Residue-level contacts at the interface:
Residue E856 in the first protein is in contact with residue Q53 in the second protein (closest heavy-atom distance 3.3 Å).
Residue N827 in the first protein contacts residue F183 in the second protein (closest heavy-atom distance 3.3 Å).
Residue Q838 in the first protein interacts with residue L89 in the second protein (closest heavy-atom distance 2.8 Å).
Residue T844 in the first protein interacts with residue K189 in the second protein (closest heavy-atom distance 3.4 Å).
Residue E854 in the first protein interacts with residue N46 in the second protein (closest heavy-atom distance 3.4 Å).
Residue W840 in the first protein is in contact with residue R118 in the second protein (closest heavy-atom distance 2.6 Å).
Residue W840 in the first protein interacts with residue G195 in the second protein (closest heavy-atom distance 3.2 Å).
Residue W840 in the first protein is in contact with residue E194 in the second protein (closest heavy-atom distance 3.2 Å).
Residue K813 in the first protein is in contact with residue E137 in the second protein (closest heavy-atom distance 2.8 Å).
Residue Q817 in the first protein contacts residue F135 in the second protein (closest heavy-atom distance 3.3 Å).
Residue W839 in the first protein is in contact with residue E101 in the second protein (closest heavy-atom distance 3.1 Å).
Residue Q851 in the first protein contacts residue H54 in the second protein (closest heavy-atom distance 2.7 Å).
Residue T844 in the first protein is in contact with residue G190 in the second protein (closest heavy-atom distance 3.0 Å).
Residue A853 in the first protein interacts with residue Q55 in the second protein (closest heavy-atom distance 2.8 Å).
Residue W839 in the first protein is in contact with residue R118 in the second protein (closest heavy-atom distance 2.9 Å).
Residue V846 in the first protein contacts residue E58 in the second protein (closest heavy-atom distance 3.2 Å).
Residue A820 in the first protein is in contact with residue A131 in the second protein (closest heavy-atom distance 3.4 Å).
Residue W839 in the first protein is in contact with residue G195 in the second protein (closest heavy-atom distance 3.3 Å).
Residue S852 in the first protein interacts with residue H54 in the second protein (closest heavy-atom distance 2.7 Å).
Residue R841 in the first protein contacts residue A191 in the second protein (closest heavy-atom distance 2.6 Å).
Residue T844 in the first protein is in contact with residue T188 in the second protein (closest heavy-atom distance 3.0 Å).
Residue Q825 in the first protein contacts residue W154 in the second protein (closest heavy-atom distance 3.3 Å).
Residue L842 in the first protein interacts with residue K192 in the second protein (closest heavy-atom distance 3.2 Å).
Residue K813 in the first protein contacts residue F135 in the second protein (closest heavy-atom distance 3.1 Å).
Residue Q838 in the first protein is in contact with residue G87 in the second protein (closest heavy-atom distance 3.4 Å).
Residue W839 in the first protein interacts with residue M98 in the second protein (closest heavy-atom distance 3.2 Å).
Residue T844 in the first protein contacts residue A191 in the second protein (closest heavy-atom distance 2.7 Å).
Residue Q838 in the first protein is in contact with residue R88 in the second protein (closest heavy-atom distance 3.1 Å).
Residue S852 in the first protein interacts with residue Q53 in the second protein (closest heavy-atom distance 2.9 Å).
Residue E854 in the first protein is in contact with residue Q55 in the second protein (closest heavy-atom distance 2.9 Å).
Residue W839 in the first protein is in contact with residue I114 in the second protein (closest heavy-atom distance 3.2 Å).
Residue W840 in the first protein contacts residue I186 in the second protein (closest heavy-atom distance 2.8 Å).
Residue F843 in the first protein is in contact with residue E58 in the second protein (closest heavy-atom distance 3.4 Å).
Residue A853 in the first protein is in contact with residue H54 in the second protein (closest heavy-atom distance 3.1 Å).
Residue Q838 in the first protein interacts with residue M98 in the second protein (closest heavy-atom distance 3.1 Å).
Residue L842 in the first protein is in contact with residue E194 in the second protein (closest heavy-atom distance 2.8 Å).
Residue W840 in the first protein interacts with residue Q185 in the second protein (closest heavy-atom distance 2.8 Å).
Residue L842 in the first protein interacts with residue F115 in the second protein (closest heavy-atom distance 3.3 Å).
Residue K813 in the first protein is in contact with residue D136 in the second protein (closest heavy-atom distance 2.6 Å).
Residue Q816 in the first protein is in contact with residue L134 in the second protein (closest heavy-atom distance 2.9 Å).
Residue K847 in the first protein interacts with residue E58 in the second protein (closest heavy-atom distance 3.4 Å).
Residue V846 in the first protein contacts residue K192 in the second protein (closest heavy-atom distance 2.6 Å).
Residue R835 in the first protein interacts with residue E169 in the second protein (closest heavy-atom distance 2.6 Å).
Residue Q825 in the first protein contacts residue E156 in the second protein (closest heavy-atom distance 3.4 Å).
Residue K845 in the first protein contacts residue A191 in the second protein (closest heavy-atom distance 2.8 Å).
Residue Q825 in the first protein contacts residue G155 in the second protein (closest heavy-atom distance 3.3 Å).
Residue Y831 in the first protein is in contact with residue A166 in the second protein (closest heavy-atom distance 3.4 Å).
Residue L832 in the first protein interacts with residue Q165 in the second protein (closest heavy-atom distance 3.1 Å).
Residue I824 in the first protein interacts with residue A131 in the second protein (closest heavy-atom distance 3.3 Å).
Residue W837 in the first protein interacts with residue T122 in the second protein (closest heavy-atom distance 3.1 Å).
Residue K845 in the first protein interacts with residue G190 in the second protein (closest heavy-atom distance 2.8 Å).
Residue R814 in the first protein interacts with residue E137 in the second protein (closest heavy-atom distance 2.6 Å).
Residue Y831 in the first protein is in contact with residue E169 in the second protein (closest heavy-atom distance 2.9 Å).
Residue R841 in the first protein is in contact with residue E194 in the second protein (closest heavy-atom distance 2.6 Å).
Residue C828 in the first protein contacts residue L151 in the second protein (closest heavy-atom distance 3.2 Å).
Residue R826 in the first protein is in contact with residue D123 in the second protein (closest heavy-atom distance 2.8 Å).
Residue N836 in the first protein contacts residue R88 in the second protein (closest heavy-atom distance 2.8 Å).
Residue Q838 in the first protein interacts with residue G195 in the second protein (closest heavy-atom distance 3.0 Å).
Residue K845 in the first protein is in contact with residue E193 in the second protein (closest heavy-atom distance 2.7 Å).
Residue K847 in the first protein contacts residue K189 in the second protein (closest heavy-atom distance 2.6 Å).

Sequence of the second protein:
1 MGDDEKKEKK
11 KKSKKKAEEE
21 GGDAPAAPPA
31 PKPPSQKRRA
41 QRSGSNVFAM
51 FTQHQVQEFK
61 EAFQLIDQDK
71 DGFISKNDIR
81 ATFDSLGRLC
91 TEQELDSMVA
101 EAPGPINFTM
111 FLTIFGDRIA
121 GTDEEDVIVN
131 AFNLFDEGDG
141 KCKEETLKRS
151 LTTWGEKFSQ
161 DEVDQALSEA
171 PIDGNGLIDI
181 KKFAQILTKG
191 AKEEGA

Sequence of the first protein:
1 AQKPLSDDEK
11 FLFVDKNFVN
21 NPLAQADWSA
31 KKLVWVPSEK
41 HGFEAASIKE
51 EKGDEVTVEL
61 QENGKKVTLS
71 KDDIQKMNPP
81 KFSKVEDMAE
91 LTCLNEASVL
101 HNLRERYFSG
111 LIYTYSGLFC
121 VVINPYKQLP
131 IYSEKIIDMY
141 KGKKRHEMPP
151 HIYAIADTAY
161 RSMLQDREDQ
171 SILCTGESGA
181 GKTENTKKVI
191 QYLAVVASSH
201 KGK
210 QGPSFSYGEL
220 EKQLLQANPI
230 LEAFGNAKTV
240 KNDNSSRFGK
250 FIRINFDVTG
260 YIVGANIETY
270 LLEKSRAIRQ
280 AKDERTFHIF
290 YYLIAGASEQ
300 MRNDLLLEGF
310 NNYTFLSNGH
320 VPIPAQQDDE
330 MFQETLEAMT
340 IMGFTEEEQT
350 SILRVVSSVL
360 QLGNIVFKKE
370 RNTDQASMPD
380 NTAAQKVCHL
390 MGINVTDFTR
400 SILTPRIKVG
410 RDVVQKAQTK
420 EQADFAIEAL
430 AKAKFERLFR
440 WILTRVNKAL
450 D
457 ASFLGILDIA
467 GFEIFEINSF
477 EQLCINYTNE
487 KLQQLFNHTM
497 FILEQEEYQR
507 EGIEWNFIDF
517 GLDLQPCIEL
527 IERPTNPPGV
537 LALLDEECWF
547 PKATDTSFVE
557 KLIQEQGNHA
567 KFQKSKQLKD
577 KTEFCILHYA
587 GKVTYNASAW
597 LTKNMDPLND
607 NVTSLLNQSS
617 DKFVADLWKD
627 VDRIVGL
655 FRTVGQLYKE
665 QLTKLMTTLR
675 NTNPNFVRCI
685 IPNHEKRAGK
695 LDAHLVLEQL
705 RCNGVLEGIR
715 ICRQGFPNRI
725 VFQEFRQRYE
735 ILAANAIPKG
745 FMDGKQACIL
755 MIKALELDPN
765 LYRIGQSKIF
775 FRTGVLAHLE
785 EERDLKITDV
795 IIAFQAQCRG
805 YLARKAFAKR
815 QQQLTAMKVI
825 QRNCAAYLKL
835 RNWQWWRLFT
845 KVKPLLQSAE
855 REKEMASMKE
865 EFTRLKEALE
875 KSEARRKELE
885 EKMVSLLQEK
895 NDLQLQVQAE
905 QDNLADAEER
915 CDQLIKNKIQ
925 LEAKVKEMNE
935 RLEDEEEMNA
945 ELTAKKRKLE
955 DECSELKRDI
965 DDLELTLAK

The following describes two proteins that form a bound complex.